Sequence of the second protein:
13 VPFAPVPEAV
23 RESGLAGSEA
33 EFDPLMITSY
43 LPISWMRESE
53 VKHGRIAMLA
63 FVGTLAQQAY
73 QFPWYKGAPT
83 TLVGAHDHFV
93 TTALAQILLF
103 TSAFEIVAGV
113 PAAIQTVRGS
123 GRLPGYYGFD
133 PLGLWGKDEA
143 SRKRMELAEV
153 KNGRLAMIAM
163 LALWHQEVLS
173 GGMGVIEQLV

Sequence of the first protein:
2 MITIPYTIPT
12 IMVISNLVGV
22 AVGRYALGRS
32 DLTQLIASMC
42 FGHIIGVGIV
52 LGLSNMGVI

Residue-level contacts at the interface:
Residue I39 in the second protein interacts with residue L33 in the first protein (closest heavy-atom distance 3.7 Å).
Residue Y42 in the second protein interacts with residue D32 in the first protein (closest heavy-atom distance 3.7 Å).
Residue Y42 in the second protein is in contact with residue R30 in the first protein (closest heavy-atom distance 4.3 Å).
Residue M38 in the second protein is in contact with residue L33 in the first protein (closest heavy-atom distance 4.5 Å).
Residue Y42 in the second protein is in contact with residue T34 in the first protein (closest heavy-atom distance 3.5 Å).
Residue Y42 in the second protein contacts residue L33 in the first protein (closest heavy-atom distance 3.9 Å).
Residue L37 in the second protein contacts residue L33 in the first protein (closest heavy-atom distance 3.3 Å).
Residue L37 in the second protein is in contact with residue L36 in the first protein (closest heavy-atom distance 3.8 Å).

This data describes a binding interaction between two proteins.